Residue-level contacts at the interface:
Residue M73 in protein 2 is in contact with residue M16 in protein 1 (closest heavy-atom distance 3.6 Å).
Residue F54 in protein 2 interacts with residue M10 in protein 1 (closest heavy-atom distance 3.7 Å).
Residue E11 in protein 2 interacts with residue P13 in protein 1 (closest heavy-atom distance 3.7 Å).
Residue S53 in protein 2 is in contact with residue V5 in protein 1 (closest heavy-atom distance 4.4 Å).
Residue I31 in protein 2 contacts residue M8 in protein 1 (closest heavy-atom distance 4.3 Å).
Residue A68 in protein 2 interacts with residue L15 in protein 1 (closest heavy-atom distance 3.6 Å).
Residue A52 in protein 2 is in contact with residue V5 in protein 1 (closest heavy-atom distance 4.2 Å).
Residue A52 in protein 2 is in contact with residue M8 in protein 1 (closest heavy-atom distance 4.1 Å).
Residue N69 in protein 2 interacts with residue M16 in protein 1 (closest heavy-atom distance 2.7 Å).
Residue F51 in protein 2 contacts residue V5 in protein 1 (closest heavy-atom distance 4.0 Å).
Residue G49 in protein 2 contacts residue V5 in protein 1 (closest heavy-atom distance 4.6 Å).
Residue I72 in protein 2 contacts residue A18 in protein 1 (closest heavy-atom distance 3.7 Å).
Residue Q9 in protein 2 interacts with residue M10 in protein 1 (closest heavy-atom distance 3.6 Å).
Residue W43 in protein 2 is in contact with residue M8 in protein 1 (closest heavy-atom distance 4.3 Å).
Residue F54 in protein 2 interacts with residue K7 in protein 1 (closest heavy-atom distance 3.3 Å).
Residue V65 in protein 2 interacts with residue L14 in protein 1 (closest heavy-atom distance 3.9 Å).
Residue R76 in protein 2 interacts with residue Q17 in protein 1 (closest heavy-atom distance 3.0 Å).
Residue F24 in protein 2 contacts residue M8 in protein 1 (closest heavy-atom distance 3.7 Å).
Residue S53 in protein 2 is in contact with residue S6 in protein 1 (closest heavy-atom distance 3.0 Å).
Residue V65 in protein 2 is in contact with residue P13 in protein 1 (closest heavy-atom distance 3.7 Å).
Residue N62 in protein 2 contacts residue T12 in protein 1 (closest heavy-atom distance 3.9 Å).
Residue F54 in protein 2 is in contact with residue R9 in protein 1 (closest heavy-atom distance 4.5 Å).
Residue Q9 in protein 2 contacts residue R9 in protein 1 (closest heavy-atom distance 4.2 Å).
Residue E55 in protein 2 is in contact with residue K7 in protein 1 (closest heavy-atom distance 3.1 Å).
Residue S53 in protein 2 is in contact with residue K7 in protein 1 (closest heavy-atom distance 3.2 Å).
Residue F24 in protein 2 contacts residue M10 in protein 1 (closest heavy-atom distance 4.9 Å).
Residue N62 in protein 2 is in contact with residue P13 in protein 1 (closest heavy-atom distance 3.2 Å).
Residue E11 in protein 2 interacts with residue A11 in protein 1 (closest heavy-atom distance 3.9 Å).
Residue N69 in protein 2 contacts residue L14 in protein 1 (closest heavy-atom distance 2.8 Å).
Residue I72 in protein 2 contacts residue Q17 in protein 1 (closest heavy-atom distance 3.9 Å).
Residue I72 in protein 2 contacts residue M16 in protein 1 (closest heavy-atom distance 3.6 Å).
Residue Q9 in protein 2 contacts residue A11 in protein 1 (closest heavy-atom distance 2.8 Å).
Residue Q9 in protein 2 is in contact with residue T12 in protein 1 (closest heavy-atom distance 5.0 Å).
Residue N62 in protein 2 contacts residue M10 in protein 1 (closest heavy-atom distance 3.3 Å).
Residue F24 in protein 2 contacts residue R9 in protein 1 (closest heavy-atom distance 3.6 Å).
Residue R50 in protein 2 interacts with residue V5 in protein 1 (closest heavy-atom distance 3.5 Å).
Residue R76 in protein 2 contacts residue M16 in protein 1 (closest heavy-atom distance 3.2 Å).
Residue F32 in protein 2 contacts residue M8 in protein 1 (closest heavy-atom distance 3.9 Å).
Residue F51 in protein 2 is in contact with residue S6 in protein 1 (closest heavy-atom distance 3.7 Å).
Residue D66 in protein 2 contacts residue P13 in protein 1 (closest heavy-atom distance 3.6 Å).
Residue N62 in protein 2 contacts residue A11 in protein 1 (closest heavy-atom distance 2.9 Å).
Residue N69 in protein 2 is in contact with residue L15 in protein 1 (closest heavy-atom distance 3.5 Å).
Residue A52 in protein 2 contacts residue S6 in protein 1 (closest heavy-atom distance 3.3 Å).
Residue V65 in protein 2 contacts residue L15 in protein 1 (closest heavy-atom distance 3.9 Å).
Residue A59 in protein 2 is in contact with residue M10 in protein 1 (closest heavy-atom distance 3.8 Å).
Residue G58 in protein 2 contacts residue M10 in protein 1 (closest heavy-atom distance 3.5 Å).
Residue F54 in protein 2 interacts with residue M8 in protein 1 (closest heavy-atom distance 3.5 Å).
Residue F22 in protein 2 interacts with residue M10 in protein 1 (closest heavy-atom distance 3.9 Å).
Residue S53 in protein 2 interacts with residue M8 in protein 1 (closest heavy-atom distance 3.0 Å).

These two protein chains interact to form a complex.

Sequence of protein 1:
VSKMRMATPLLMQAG

Sequence of protein 2:
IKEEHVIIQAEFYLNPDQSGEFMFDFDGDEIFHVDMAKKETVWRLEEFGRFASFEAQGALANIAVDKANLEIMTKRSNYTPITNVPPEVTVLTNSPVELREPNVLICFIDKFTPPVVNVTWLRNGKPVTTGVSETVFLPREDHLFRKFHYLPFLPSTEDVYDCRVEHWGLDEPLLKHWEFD